Sequence of protein 2:
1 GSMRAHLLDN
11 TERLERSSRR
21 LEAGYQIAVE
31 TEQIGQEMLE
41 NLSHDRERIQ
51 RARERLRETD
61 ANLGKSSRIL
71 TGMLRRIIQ

Sequence of protein 1:
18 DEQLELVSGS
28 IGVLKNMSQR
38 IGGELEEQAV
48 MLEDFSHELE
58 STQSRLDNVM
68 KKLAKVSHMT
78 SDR

Interface contacts:
Residue T31 in protein 2 interacts with residue L31 in protein 1 (closest heavy-atom distance 3.5 Å).
Residue L56 in protein 2 is in contact with residue E55 in protein 1 (closest heavy-atom distance 3.8 Å).
Residue A28 in protein 2 contacts residue L31 in protein 1 (closest heavy-atom distance 4.0 Å).
Residue L56 in protein 2 is in contact with residue T59 in protein 1 (closest heavy-atom distance 3.6 Å).
Residue L74 in protein 2 is in contact with residue M76 in protein 1 (closest heavy-atom distance 3.4 Å).
Residue L74 in protein 2 is in contact with residue V73 in protein 1 (closest heavy-atom distance 3.5 Å).
Residue L39 in protein 2 interacts with residue I38 in protein 1 (closest heavy-atom distance 3.7 Å).
Residue R53 in protein 2 is in contact with residue F52 in protein 1 (closest heavy-atom distance 3.7 Å).
Residue Y25 in protein 2 interacts with residue L23 in protein 1 (closest heavy-atom distance 3.1 Å).
Residue R46 in protein 2 interacts with residue E44 in protein 1 (closest heavy-atom distance 2.7 Å).
Residue I77 in protein 2 contacts residue T77 in protein 1 (closest heavy-atom distance 3.5 Å).
Residue I77 in protein 2 contacts residue V73 in protein 1 (closest heavy-atom distance 3.4 Å).
Residue L70 in protein 2 interacts with residue L70 in protein 1 (closest heavy-atom distance 3.5 Å).
Residue L21 in protein 2 interacts with residue V24 in protein 1 (closest heavy-atom distance 3.7 Å).
Residue L74 in protein 2 is in contact with residue K69 in protein 1 (closest heavy-atom distance 3.9 Å).
Residue R53 in protein 2 is in contact with residue E55 in protein 1 (closest heavy-atom distance 2.5 Å).
Residue M38 in protein 2 interacts with residue I38 in protein 1 (closest heavy-atom distance 4.1 Å).
Residue T71 in protein 2 interacts with residue K69 in protein 1 (closest heavy-atom distance 2.5 Å).
Residue I49 in protein 2 is in contact with residue F52 in protein 1 (closest heavy-atom distance 3.9 Å).
Residue R53 in protein 2 is in contact with residue M48 in protein 1 (closest heavy-atom distance 3.3 Å).
Residue S18 in protein 2 is in contact with residue Q20 in protein 1 (closest heavy-atom distance 2.8 Å).
Residue Q36 in protein 2 is in contact with residue M34 in protein 1 (closest heavy-atom distance 3.6 Å).
Residue R46 in protein 2 contacts residue Q45 in protein 1 (closest heavy-atom distance 3.4 Å).
Residue L74 in protein 2 is in contact with residue K72 in protein 1 (closest heavy-atom distance 3.7 Å).
Residue V29 in protein 2 interacts with residue S27 in protein 1 (closest heavy-atom distance 3.3 Å).
Residue L63 in protein 2 interacts with residue R62 in protein 1 (closest heavy-atom distance 3.6 Å).
Residue L63 in protein 2 is in contact with residue L63 in protein 1 (closest heavy-atom distance 3.9 Å).
Residue L70 in protein 2 is in contact with residue V66 in protein 1 (closest heavy-atom distance 3.2 Å).
Residue I77 in protein 2 interacts with residue R80 in protein 1 (closest heavy-atom distance 3.6 Å).
Residue Q50 in protein 2 interacts with residue M48 in protein 1 (closest heavy-atom distance 3.2 Å).
Residue L70 in protein 2 contacts residue K69 in protein 1 (closest heavy-atom distance 3.5 Å).
Residue M73 in protein 2 interacts with residue V73 in protein 1 (closest heavy-atom distance 4.1 Å).
Residue L70 in protein 2 interacts with residue V73 in protein 1 (closest heavy-atom distance 3.9 Å).
Residue Y25 in protein 2 interacts with residue V24 in protein 1 (closest heavy-atom distance 3.8 Å).
Residue A28 in protein 2 contacts residue S27 in protein 1 (closest heavy-atom distance 2.7 Å).
Residue S67 in protein 2 interacts with residue K69 in protein 1 (closest heavy-atom distance 3.4 Å).
Residue E32 in protein 2 is in contact with residue S27 in protein 1 (closest heavy-atom distance 2.5 Å).
Residue L63 in protein 2 interacts with residue T59 in protein 1 (closest heavy-atom distance 3.6 Å).
Residue L21 in protein 2 interacts with residue L21 in protein 1 (closest heavy-atom distance 3.8 Å).
Residue E32 in protein 2 contacts residue L31 in protein 1 (closest heavy-atom distance 3.6 Å).
Residue E32 in protein 2 is in contact with residue M34 in protein 1 (closest heavy-atom distance 3.3 Å).
Residue L56 in protein 2 interacts with residue F52 in protein 1 (closest heavy-atom distance 3.9 Å).
Residue L42 in protein 2 contacts residue L42 in protein 1 (closest heavy-atom distance 3.9 Å).
Residue I49 in protein 2 interacts with residue L49 in protein 1 (closest heavy-atom distance 3.5 Å).
Residue L63 in protein 2 contacts residue V66 in protein 1 (closest heavy-atom distance 3.5 Å).
Residue L56 in protein 2 contacts residue L56 in protein 1 (closest heavy-atom distance 3.7 Å).
Residue L42 in protein 2 contacts residue Q45 in protein 1 (closest heavy-atom distance 3.0 Å).
Residue A52 in protein 2 is in contact with residue F52 in protein 1 (closest heavy-atom distance 3.7 Å).
Residue L39 in protein 2 contacts residue R37 in protein 1 (closest heavy-atom distance 3.2 Å).
Residue R53 in protein 2 interacts with residue D51 in protein 1 (closest heavy-atom distance 3.7 Å).
Residue D60 in protein 2 contacts residue T59 in protein 1 (closest heavy-atom distance 2.8 Å).
Residue G35 in protein 2 interacts with residue M34 in protein 1 (closest heavy-atom distance 3.9 Å).
Residue R46 in protein 2 is in contact with residue E41 in protein 1 (closest heavy-atom distance 2.5 Å).
Residue G35 in protein 2 is in contact with residue I38 in protein 1 (closest heavy-atom distance 4.1 Å).
Residue S67 in protein 2 contacts residue V66 in protein 1 (closest heavy-atom distance 3.9 Å).
Residue I78 in protein 2 interacts with residue M76 in protein 1 (closest heavy-atom distance 4.0 Å).
Residue R46 in protein 2 is in contact with residue M48 in protein 1 (closest heavy-atom distance 3.3 Å).
Residue L21 in protein 2 is in contact with residue Q20 in protein 1 (closest heavy-atom distance 3.7 Å).
Residue I77 in protein 2 contacts residue M76 in protein 1 (closest heavy-atom distance 2.9 Å).
Residue D60 in protein 2 contacts residue R62 in protein 1 (closest heavy-atom distance 3.3 Å).

The following describes two proteins that form a bound complex.